Sequence of the first protein:
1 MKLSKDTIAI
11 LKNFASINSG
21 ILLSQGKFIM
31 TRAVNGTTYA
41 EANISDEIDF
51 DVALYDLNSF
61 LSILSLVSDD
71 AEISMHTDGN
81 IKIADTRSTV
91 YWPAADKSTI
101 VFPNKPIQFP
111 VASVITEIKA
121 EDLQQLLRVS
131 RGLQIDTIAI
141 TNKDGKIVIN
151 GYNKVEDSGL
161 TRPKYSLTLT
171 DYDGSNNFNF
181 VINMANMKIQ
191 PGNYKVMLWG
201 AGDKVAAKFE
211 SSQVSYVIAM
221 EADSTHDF

Contacts between the two chains:
Residue L133 in the first protein interacts with residue W92 in the second protein (closest heavy-atom distance 3.4 Å).
Residue V129 in the first protein is in contact with residue L66 in the second protein (closest heavy-atom distance 3.8 Å).
Residue K164 in the first protein interacts with residue T89 in the second protein (closest heavy-atom distance 4.3 Å).
Residue K119 in the first protein interacts with residue R87 in the second protein (closest heavy-atom distance 4.7 Å).
Residue D122 in the first protein contacts residue R87 in the second protein (closest heavy-atom distance 3.8 Å).
Residue Y165 in the first protein interacts with residue Y91 in the second protein (closest heavy-atom distance 4.1 Å).
Residue T168 in the first protein interacts with residue S88 in the second protein (closest heavy-atom distance 4.9 Å).
Residue Y165 in the first protein is in contact with residue S88 in the second protein (closest heavy-atom distance 3.6 Å).
Residue S166 in the first protein is in contact with residue S88 in the second protein (closest heavy-atom distance 3.2 Å).
Residue S166 in the first protein interacts with residue Y91 in the second protein (closest heavy-atom distance 4.6 Å).
Residue V129 in the first protein contacts residue V90 in the second protein (closest heavy-atom distance 4.3 Å).
Residue L133 in the first protein is in contact with residue V90 in the second protein (closest heavy-atom distance 4.1 Å).
Residue G132 in the first protein is in contact with residue W92 in the second protein (closest heavy-atom distance 4.8 Å).
Residue Q125 in the first protein contacts residue L66 in the second protein (closest heavy-atom distance 3.1 Å).
Residue L167 in the first protein is in contact with residue S88 in the second protein (closest heavy-atom distance 4.1 Å).
Residue K164 in the first protein interacts with residue Y91 in the second protein (closest heavy-atom distance 3.0 Å).
Residue S166 in the first protein interacts with residue R87 in the second protein (closest heavy-atom distance 4.2 Å).
Residue Y165 in the first protein interacts with residue V90 in the second protein (closest heavy-atom distance 3.6 Å).
Residue T168 in the first protein is in contact with residue R87 in the second protein (closest heavy-atom distance 3.0 Å).
Residue Q125 in the first protein is in contact with residue S68 in the second protein (closest heavy-atom distance 4.4 Å).
Residue V129 in the first protein is in contact with residue I63 in the second protein (closest heavy-atom distance 3.7 Å).
Residue Y165 in the first protein is in contact with residue T89 in the second protein (closest heavy-atom distance 3.3 Å).
Residue G132 in the first protein interacts with residue I63 in the second protein (closest heavy-atom distance 4.2 Å).
Residue L133 in the first protein contacts residue I63 in the second protein (closest heavy-atom distance 4.2 Å).
Residue K164 in the first protein interacts with residue V90 in the second protein (closest heavy-atom distance 4.0 Å).
Residue L167 in the first protein is in contact with residue R87 in the second protein (closest heavy-atom distance 3.9 Å).
Residue Q125 in the first protein interacts with residue S88 in the second protein (closest heavy-atom distance 2.7 Å).
Residue R128 in the first protein contacts residue L66 in the second protein (closest heavy-atom distance 3.7 Å).
Residue L133 in the first protein interacts with residue Y91 in the second protein (closest heavy-atom distance 4.2 Å).
Residue S166 in the first protein contacts residue T89 in the second protein (closest heavy-atom distance 2.8 Å).
Residue P163 in the first protein is in contact with residue Y91 in the second protein (closest heavy-atom distance 3.4 Å).
Residue Q125 in the first protein interacts with residue V67 in the second protein (closest heavy-atom distance 3.7 Å).

The following describes two proteins that form a bound complex.

Sequence of the second protein:
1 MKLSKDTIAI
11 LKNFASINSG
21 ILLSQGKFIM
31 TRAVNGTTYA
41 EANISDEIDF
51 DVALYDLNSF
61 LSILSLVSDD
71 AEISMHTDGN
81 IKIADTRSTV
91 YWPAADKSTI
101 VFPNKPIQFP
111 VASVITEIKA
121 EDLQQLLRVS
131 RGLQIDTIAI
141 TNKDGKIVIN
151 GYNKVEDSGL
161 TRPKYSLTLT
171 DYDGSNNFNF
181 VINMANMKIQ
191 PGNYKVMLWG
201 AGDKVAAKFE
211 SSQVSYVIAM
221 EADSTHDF